Sequence of the first protein:
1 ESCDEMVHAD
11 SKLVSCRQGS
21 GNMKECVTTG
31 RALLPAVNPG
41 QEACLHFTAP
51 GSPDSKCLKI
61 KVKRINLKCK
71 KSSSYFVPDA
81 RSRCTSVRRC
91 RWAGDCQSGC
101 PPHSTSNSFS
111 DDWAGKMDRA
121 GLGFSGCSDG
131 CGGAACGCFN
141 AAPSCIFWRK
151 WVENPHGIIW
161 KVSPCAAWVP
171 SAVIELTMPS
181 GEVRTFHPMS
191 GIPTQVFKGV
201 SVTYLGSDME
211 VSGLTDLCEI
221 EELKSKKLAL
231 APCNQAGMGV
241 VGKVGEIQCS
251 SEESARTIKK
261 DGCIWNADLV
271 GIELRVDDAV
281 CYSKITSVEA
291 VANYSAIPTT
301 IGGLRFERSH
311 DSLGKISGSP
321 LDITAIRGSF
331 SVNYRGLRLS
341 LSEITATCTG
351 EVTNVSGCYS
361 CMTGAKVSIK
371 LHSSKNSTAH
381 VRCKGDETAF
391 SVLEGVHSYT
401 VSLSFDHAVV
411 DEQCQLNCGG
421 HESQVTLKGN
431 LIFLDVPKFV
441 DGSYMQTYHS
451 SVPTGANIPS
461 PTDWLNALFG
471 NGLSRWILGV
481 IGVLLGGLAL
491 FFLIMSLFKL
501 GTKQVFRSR

Interface contacts:
Residue R88 in the first protein is in contact with residue W247 in the second protein (closest heavy-atom distance 2.5 Å).
Residue S110 in the first protein contacts residue S88 in the second protein (closest heavy-atom distance 2.4 Å).
Residue H310 in the first protein contacts residue G410 in the second protein (closest heavy-atom distance 3.5 Å).
Residue A93 in the first protein is in contact with residue H309 in the second protein (closest heavy-atom distance 2.5 Å).
Residue T363 in the first protein is in contact with residue H379 in the second protein (closest heavy-atom distance 3.4 Å).
Residue M117 in the first protein interacts with residue F330 in the second protein (closest heavy-atom distance 3.6 Å).
Residue L468 in the first protein interacts with residue K452 in the second protein (closest heavy-atom distance 3.6 Å).
Residue F139 in the first protein contacts residue S251 in the second protein (closest heavy-atom distance 3.6 Å).
Residue C90 in the first protein interacts with residue Q249 in the second protein (closest heavy-atom distance 3.1 Å).
Residue W464 in the first protein contacts residue I456 in the second protein (closest heavy-atom distance 3.6 Å).
Residue S86 in the first protein is in contact with residue T245 in the second protein (closest heavy-atom distance 3.5 Å).
Residue V87 in the first protein is in contact with residue T245 in the second protein (closest heavy-atom distance 3.3 Å).
Residue N430 in the first protein interacts with residue N444 in the second protein (closest heavy-atom distance 3.0 Å).
Residue P437 in the first protein is in contact with residue H396 in the second protein (closest heavy-atom distance 3.6 Å).
Residue H310 in the first protein is in contact with residue S372 in the second protein (closest heavy-atom distance 2.9 Å).
Residue Q446 in the first protein interacts with residue C381 in the second protein (closest heavy-atom distance 3.5 Å).
Residue Q41 in the first protein contacts residue H379 in the second protein (closest heavy-atom distance 2.6 Å).
Residue R88 in the first protein interacts with residue T245 in the second protein (closest heavy-atom distance 3.4 Å).
Residue V483 in the first protein interacts with residue I460 in the second protein (closest heavy-atom distance 3.7 Å).
Residue D441 in the first protein is in contact with residue Q394 in the second protein (closest heavy-atom distance 2.8 Å).
Residue F139 in the first protein contacts residue Q249 in the second protein (closest heavy-atom distance 3.2 Å).
Residue S86 in the first protein interacts with residue K244 in the second protein (closest heavy-atom distance 3.4 Å).
Residue Q446 in the first protein is in contact with residue S382 in the second protein (closest heavy-atom distance 3.5 Å).
Residue D111 in the first protein contacts residue E86 in the second protein (closest heavy-atom distance 2.9 Å).
Residue M117 in the first protein contacts residue D226 in the second protein (closest heavy-atom distance 3.4 Å).
Residue W92 in the first protein is in contact with residue K310 in the second protein (closest heavy-atom distance 3.2 Å).
Residue L488 in the first protein interacts with residue Y464 in the second protein (closest heavy-atom distance 3.5 Å).
Residue D111 in the first protein is in contact with residue S88 in the second protein (closest heavy-atom distance 3.1 Å).
Residue R308 in the first protein contacts residue S372 in the second protein (closest heavy-atom distance 3.4 Å).
Residue H310 in the first protein is in contact with residue K409 in the second protein (closest heavy-atom distance 3.5 Å).
Residue T85 in the first protein is in contact with residue H243 in the second protein (closest heavy-atom distance 2.3 Å).
Residue D278 in the first protein contacts residue K244 in the second protein (closest heavy-atom distance 3.1 Å).
Residue R119 in the first protein is in contact with residue R241 in the second protein (closest heavy-atom distance 3.5 Å).
Residue T85 in the first protein is in contact with residue K244 in the second protein (closest heavy-atom distance 3.7 Å).
Residue D435 in the first protein is in contact with residue C438 in the second protein (closest heavy-atom distance 3.2 Å).
Residue M445 in the first protein interacts with residue H396 in the second protein (closest heavy-atom distance 3.6 Å).
Residue R89 in the first protein interacts with residue W92 in the second protein (closest heavy-atom distance 3.4 Å).
Residue R119 in the first protein is in contact with residue F225 in the second protein (closest heavy-atom distance 3.6 Å).
Residue F433 in the first protein contacts residue L442 in the second protein (closest heavy-atom distance 3.4 Å).
Residue R89 in the first protein is in contact with residue W247 in the second protein (closest heavy-atom distance 3.6 Å).
Residue I458 in the first protein is in contact with residue F441 in the second protein (closest heavy-atom distance 3.3 Å).
Residue S460 in the first protein contacts residue F441 in the second protein (closest heavy-atom distance 3.3 Å).
Residue M362 in the first protein is in contact with residue F380 in the second protein (closest heavy-atom distance 3.7 Å).
Residue W464 in the first protein is in contact with residue E440 in the second protein (closest heavy-atom distance 3.5 Å).
Residue K366 in the first protein interacts with residue R403 in the second protein (closest heavy-atom distance 3.2 Å).
Residue H310 in the first protein contacts residue A411 in the second protein (closest heavy-atom distance 3.2 Å).
Residue S443 in the first protein interacts with residue Q394 in the second protein (closest heavy-atom distance 3.4 Å).
Residue D112 in the first protein contacts residue Y89 in the second protein (closest heavy-atom distance 3.1 Å).
Residue K438 in the first protein is in contact with residue H396 in the second protein (closest heavy-atom distance 3.5 Å).
Residue D111 in the first protein contacts residue N87 in the second protein (closest heavy-atom distance 3.4 Å).
Residue R83 in the first protein interacts with residue E242 in the second protein (closest heavy-atom distance 3.3 Å).
Residue C84 in the first protein is in contact with residue E242 in the second protein (closest heavy-atom distance 2.9 Å).
Residue A279 in the first protein interacts with residue K244 in the second protein (closest heavy-atom distance 3.7 Å).
Residue P437 in the first protein is in contact with residue F380 in the second protein (closest heavy-atom distance 3.6 Å).
Residue A93 in the first protein contacts residue W92 in the second protein (closest heavy-atom distance 3.4 Å).
Residue D118 in the first protein interacts with residue F225 in the second protein (closest heavy-atom distance 3.3 Å).
Residue W464 in the first protein is in contact with residue K443 in the second protein (closest heavy-atom distance 3.4 Å).
Residue D112 in the first protein contacts residue Y328 in the second protein (closest heavy-atom distance 3.7 Å).
Residue R88 in the first protein is in contact with residue K246 in the second protein (closest heavy-atom distance 3.5 Å).
Residue S443 in the first protein interacts with residue F395 in the second protein (closest heavy-atom distance 3.5 Å).

These two protein chains interact to form a complex.

Sequence of the second protein:
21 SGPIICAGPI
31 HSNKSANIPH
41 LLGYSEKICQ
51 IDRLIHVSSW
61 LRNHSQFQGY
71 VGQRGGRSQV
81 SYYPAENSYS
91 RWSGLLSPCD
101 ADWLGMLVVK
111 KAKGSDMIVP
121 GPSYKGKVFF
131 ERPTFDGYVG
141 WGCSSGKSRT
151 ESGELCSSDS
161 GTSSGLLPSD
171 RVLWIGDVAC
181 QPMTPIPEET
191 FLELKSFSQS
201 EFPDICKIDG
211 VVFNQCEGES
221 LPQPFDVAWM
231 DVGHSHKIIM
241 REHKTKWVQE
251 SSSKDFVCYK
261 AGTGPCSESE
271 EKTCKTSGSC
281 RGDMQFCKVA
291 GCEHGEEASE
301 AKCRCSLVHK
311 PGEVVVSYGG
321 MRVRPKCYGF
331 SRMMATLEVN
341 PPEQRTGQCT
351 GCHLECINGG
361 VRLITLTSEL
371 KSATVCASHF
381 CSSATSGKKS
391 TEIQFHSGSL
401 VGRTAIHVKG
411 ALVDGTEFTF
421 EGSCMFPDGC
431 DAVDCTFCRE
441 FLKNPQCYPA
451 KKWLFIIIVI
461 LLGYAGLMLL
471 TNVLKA